Interface contacts:
Residue R423 in chain A interacts with residue R124 in chain B (closest heavy-atom distance 3.1 Å).
Residue F427 in chain A contacts residue E131 in chain B (closest heavy-atom distance 3.9 Å).
Residue I354 in chain A contacts residue L139 in chain B (closest heavy-atom distance 4.0 Å).
Residue N334 in chain A interacts with residue F153 in chain B (closest heavy-atom distance 4.5 Å).
Residue N554 in chain A contacts residue D103 in chain B (closest heavy-atom distance 2.5 Å).
Residue D563 in chain A is in contact with residue K111 in chain B (closest heavy-atom distance 3.9 Å).
Residue C426 in chain A contacts residue W128 in chain B (closest heavy-atom distance 3.8 Å).
Residue Y488 in chain A interacts with residue M106 in chain B (closest heavy-atom distance 3.2 Å).
Residue L351 in chain A interacts with residue S138 in chain B (closest heavy-atom distance 3.5 Å).
Residue R220 in chain A is in contact with residue E265 in chain B (closest heavy-atom distance 3.9 Å).
Residue L595 in chain A is in contact with residue L100 in chain B (closest heavy-atom distance 3.4 Å).
Residue R220 in chain A contacts residue F267 in chain B (closest heavy-atom distance 3.7 Å).
Residue T555 in chain A is in contact with residue L100 in chain B (closest heavy-atom distance 3.9 Å).
Residue H559 in chain A contacts residue V107 in chain B (closest heavy-atom distance 3.6 Å).
Residue F560 in chain A interacts with residue T110 in chain B (closest heavy-atom distance 3.7 Å).
Residue P216 in chain A is in contact with residue H268 in chain B (closest heavy-atom distance 4.1 Å).
Residue R220 in chain A is in contact with residue L253 in chain B (closest heavy-atom distance 4.8 Å).
Residue N377 in chain A is in contact with residue Q132 in chain B (closest heavy-atom distance 4.5 Å).
Residue F347 in chain A contacts residue E131 in chain B (closest heavy-atom distance 3.5 Å).
Residue P216 in chain A contacts residue Q269 in chain B (closest heavy-atom distance 3.0 Å).
Residue F217 in chain A contacts residue H268 in chain B (closest heavy-atom distance 4.8 Å).
Residue Q352 in chain A interacts with residue L142 in chain B (closest heavy-atom distance 4.1 Å).
Residue L351 in chain A is in contact with residue I135 in chain B (closest heavy-atom distance 3.8 Å).
Residue F556 in chain A interacts with residue M106 in chain B (closest heavy-atom distance 3.8 Å).
Residue Q193 in chain A contacts residue G250 in chain B (closest heavy-atom distance 4.3 Å).
Residue F217 in chain A is in contact with residue Q269 in chain B (closest heavy-atom distance 3.4 Å).
Residue K498 in chain A contacts residue K114 in chain B (closest heavy-atom distance 3.7 Å).
Residue F427 in chain A is in contact with residue W128 in chain B (closest heavy-atom distance 3.5 Å).
Residue R220 in chain A interacts with residue A266 in chain B (closest heavy-atom distance 4.8 Å).
Residue R220 in chain A interacts with residue Q269 in chain B (closest heavy-atom distance 3.6 Å).
Residue Q193 in chain A is in contact with residue N249 in chain B (closest heavy-atom distance 3.5 Å).
Residue Q193 in chain A contacts residue R248 in chain B (closest heavy-atom distance 2.8 Å).
Residue Q495 in chain A contacts residue T110 in chain B (closest heavy-atom distance 4.2 Å).
Residue Y662 in chain A interacts with residue P79 in chain B (closest heavy-atom distance 4.4 Å).
Residue L350 in chain A is in contact with residue I135 in chain B (closest heavy-atom distance 4.5 Å).
Residue D563 in chain A is in contact with residue K114 in chain B (closest heavy-atom distance 4.8 Å).
Residue Q457 in chain A interacts with residue K117 in chain B (closest heavy-atom distance 3.2 Å).
Residue D596 in chain A interacts with residue L100 in chain B (closest heavy-atom distance 4.8 Å).
Residue F560 in chain A is in contact with residue K111 in chain B (closest heavy-atom distance 3.7 Å).
Residue F560 in chain A interacts with residue V107 in chain B (closest heavy-atom distance 4.5 Å).
Residue L595 in chain A is in contact with residue F97 in chain B (closest heavy-atom distance 3.7 Å).
Residue H559 in chain A contacts residue L104 in chain B (closest heavy-atom distance 3.7 Å).
Residue D596 in chain A interacts with residue L104 in chain B (closest heavy-atom distance 3.5 Å).
Residue R423 in chain A is in contact with residue W128 in chain B (closest heavy-atom distance 3.9 Å).
Residue C426 in chain A is in contact with residue E125 in chain B (closest heavy-atom distance 3.3 Å).
Residue F556 in chain A is in contact with residue V107 in chain B (closest heavy-atom distance 3.7 Å).
Residue H355 in chain A contacts residue L142 in chain B (closest heavy-atom distance 4.8 Å).
Residue N553 in chain A is in contact with residue E96 in chain B (closest heavy-atom distance 4.7 Å).
Residue E499 in chain A interacts with residue K117 in chain B (closest heavy-atom distance 4.8 Å).
Residue L595 in chain A interacts with residue E96 in chain B (closest heavy-atom distance 3.8 Å).
Residue I354 in chain A interacts with residue L142 in chain B (closest heavy-atom distance 3.8 Å).
Residue F217 in chain A interacts with residue F267 in chain B (closest heavy-atom distance 3.6 Å).
Residue H374 in chain A is in contact with residue E131 in chain B (closest heavy-atom distance 3.0 Å).
Residue L351 in chain A is in contact with residue L142 in chain B (closest heavy-atom distance 3.4 Å).
Residue F347 in chain A is in contact with residue Q134 in chain B (closest heavy-atom distance 4.6 Å).
Residue F556 in chain A interacts with residue T110 in chain B (closest heavy-atom distance 4.1 Å).
Residue F556 in chain A interacts with residue D103 in chain B (closest heavy-atom distance 4.1 Å).
Residue T555 in chain A interacts with residue D103 in chain B (closest heavy-atom distance 3.8 Å).
Residue H374 in chain A interacts with residue I135 in chain B (closest heavy-atom distance 4.0 Å).
Residue L351 in chain A interacts with residue Q134 in chain B (closest heavy-atom distance 3.5 Å).

Sequence of chain B:
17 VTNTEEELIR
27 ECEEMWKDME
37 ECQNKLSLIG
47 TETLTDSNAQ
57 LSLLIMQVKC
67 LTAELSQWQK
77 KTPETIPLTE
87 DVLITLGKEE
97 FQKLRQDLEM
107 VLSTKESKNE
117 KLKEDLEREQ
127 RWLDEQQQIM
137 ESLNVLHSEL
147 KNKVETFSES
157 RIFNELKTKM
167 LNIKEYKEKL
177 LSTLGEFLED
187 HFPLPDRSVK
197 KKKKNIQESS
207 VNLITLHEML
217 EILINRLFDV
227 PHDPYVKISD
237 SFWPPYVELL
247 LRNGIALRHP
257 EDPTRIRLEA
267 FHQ

These two protein chains interact to form a complex.

Sequence of chain A:
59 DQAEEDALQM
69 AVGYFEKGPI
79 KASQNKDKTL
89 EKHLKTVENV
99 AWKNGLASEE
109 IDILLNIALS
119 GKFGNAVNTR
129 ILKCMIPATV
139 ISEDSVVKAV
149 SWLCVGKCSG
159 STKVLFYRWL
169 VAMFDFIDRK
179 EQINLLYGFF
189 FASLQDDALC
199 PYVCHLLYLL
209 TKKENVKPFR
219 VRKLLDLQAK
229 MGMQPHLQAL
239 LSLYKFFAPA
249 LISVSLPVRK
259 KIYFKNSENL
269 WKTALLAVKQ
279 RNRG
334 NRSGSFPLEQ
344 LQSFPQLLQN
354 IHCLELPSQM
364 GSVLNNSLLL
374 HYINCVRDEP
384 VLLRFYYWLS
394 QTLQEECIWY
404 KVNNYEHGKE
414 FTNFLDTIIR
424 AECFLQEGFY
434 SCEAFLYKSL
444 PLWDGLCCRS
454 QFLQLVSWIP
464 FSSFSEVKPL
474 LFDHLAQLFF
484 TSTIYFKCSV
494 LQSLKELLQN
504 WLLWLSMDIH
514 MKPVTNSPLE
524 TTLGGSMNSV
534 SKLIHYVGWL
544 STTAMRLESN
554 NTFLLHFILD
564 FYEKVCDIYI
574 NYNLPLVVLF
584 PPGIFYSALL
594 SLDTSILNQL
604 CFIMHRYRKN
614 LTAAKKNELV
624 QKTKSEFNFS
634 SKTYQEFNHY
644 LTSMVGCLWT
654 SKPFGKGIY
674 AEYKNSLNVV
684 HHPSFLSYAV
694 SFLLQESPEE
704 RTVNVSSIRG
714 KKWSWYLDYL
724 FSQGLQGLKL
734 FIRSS